Sequence of protein 2:
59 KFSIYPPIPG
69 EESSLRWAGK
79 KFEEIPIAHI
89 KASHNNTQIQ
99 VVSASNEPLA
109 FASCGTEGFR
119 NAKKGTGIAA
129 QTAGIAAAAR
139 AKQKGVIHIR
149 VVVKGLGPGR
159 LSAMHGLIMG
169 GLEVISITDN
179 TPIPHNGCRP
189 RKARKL

Interface contacts:
Residue H92 in protein 2 interacts with residue R43 in protein 1 (closest heavy-atom distance 3.3 Å).
Residue I173 in protein 2 interacts with residue M13 in protein 1 (closest heavy-atom distance 4.0 Å).
Residue P182 in protein 2 interacts with residue R42 in protein 1 (closest heavy-atom distance 3.3 Å).
Residue T176 in protein 2 is in contact with residue F7 in protein 1 (closest heavy-atom distance 3.8 Å).
Residue D177 in protein 2 interacts with residue R10 in protein 1 (closest heavy-atom distance 2.7 Å).
Residue D177 in protein 2 is in contact with residue L26 in protein 1 (closest heavy-atom distance 3.5 Å).
Residue P188 in protein 2 interacts with residue Y44 in protein 1 (closest heavy-atom distance 4.0 Å).
Residue I166 in protein 2 interacts with residue V19 in protein 1 (closest heavy-atom distance 3.5 Å).
Residue I175 in protein 2 interacts with residue Y23 in protein 1 (closest heavy-atom distance 3.4 Å).
Residue P64 in protein 2 interacts with residue M13 in protein 1 (closest heavy-atom distance 3.7 Å).
Residue F60 in protein 2 contacts residue V14 in protein 1 (closest heavy-atom distance 3.5 Å).
Residue I62 in protein 2 is in contact with residue M13 in protein 1 (closest heavy-atom distance 3.0 Å).
Residue P64 in protein 2 contacts residue F7 in protein 1 (closest heavy-atom distance 3.7 Å).
Residue I181 in protein 2 is in contact with residue I39 in protein 1 (closest heavy-atom distance 3.8 Å).
Residue R148 in protein 2 is in contact with residue F7 in protein 1 (closest heavy-atom distance 3.5 Å).
Residue N184 in protein 2 contacts residue R42 in protein 1 (closest heavy-atom distance 3.0 Å).
Residue I175 in protein 2 interacts with residue R10 in protein 1 (closest heavy-atom distance 3.9 Å).
Residue I175 in protein 2 interacts with residue A22 in protein 1 (closest heavy-atom distance 3.6 Å).
Residue I181 in protein 2 is in contact with residue R10 in protein 1 (closest heavy-atom distance 3.8 Å).
Residue S174 in protein 2 contacts residue V12 in protein 1 (closest heavy-atom distance 3.4 Å).
Residue P188 in protein 2 is in contact with residue R43 in protein 1 (closest heavy-atom distance 3.9 Å).
Residue I175 in protein 2 contacts residue T11 in protein 1 (closest heavy-atom distance 3.4 Å).
Residue P64 in protein 2 interacts with residue T11 in protein 1 (closest heavy-atom distance 3.2 Å).
Residue R158 in protein 2 interacts with residue N27 in protein 1 (closest heavy-atom distance 3.6 Å).
Residue A191 in protein 2 is in contact with residue Y44 in protein 1 (closest heavy-atom distance 4.1 Å).
Residue M162 in protein 2 is in contact with residue V19 in protein 1 (closest heavy-atom distance 3.6 Å).
Residue P65 in protein 2 contacts residue M13 in protein 1 (closest heavy-atom distance 4.0 Å).
Residue R192 in protein 2 is in contact with residue Y44 in protein 1 (closest heavy-atom distance 3.0 Å).
Residue F80 in protein 2 contacts residue M13 in protein 1 (closest heavy-atom distance 3.5 Å).
Residue I175 in protein 2 is in contact with residue V19 in protein 1 (closest heavy-atom distance 3.8 Å).
Residue V150 in protein 2 contacts residue F7 in protein 1 (closest heavy-atom distance 3.4 Å).
Residue I175 in protein 2 is in contact with residue V12 in protein 1 (closest heavy-atom distance 2.9 Å).
Residue I62 in protein 2 contacts residue V12 in protein 1 (closest heavy-atom distance 3.7 Å).
Residue I173 in protein 2 contacts residue V14 in protein 1 (closest heavy-atom distance 3.1 Å).
Residue Y63 in protein 2 contacts residue M13 in protein 1 (closest heavy-atom distance 3.9 Å).
Residue T179 in protein 2 interacts with residue R10 in protein 1 (closest heavy-atom distance 3.1 Å).
Residue F60 in protein 2 is in contact with residue M13 in protein 1 (closest heavy-atom distance 3.7 Å).
Residue V172 in protein 2 interacts with residue V19 in protein 1 (closest heavy-atom distance 3.8 Å).
Residue R189 in protein 2 contacts residue Y44 in protein 1 (closest heavy-atom distance 3.3 Å).
Residue F60 in protein 2 interacts with residue Q15 in protein 1 (closest heavy-atom distance 3.6 Å).
Residue R189 in protein 2 is in contact with residue Y45 in protein 1 (closest heavy-atom distance 2.8 Å).
Residue S174 in protein 2 contacts residue M13 in protein 1 (closest heavy-atom distance 3.8 Å).
Residue P188 in protein 2 is in contact with residue R42 in protein 1 (closest heavy-atom distance 3.2 Å).
Residue D177 in protein 2 contacts residue L30 in protein 1 (closest heavy-atom distance 3.1 Å).
Residue P188 in protein 2 contacts residue Y45 in protein 1 (closest heavy-atom distance 3.6 Å).
Residue T179 in protein 2 is in contact with residue I39 in protein 1 (closest heavy-atom distance 3.3 Å).
Residue S61 in protein 2 interacts with residue M13 in protein 1 (closest heavy-atom distance 3.9 Å).
Residue T176 in protein 2 interacts with residue R10 in protein 1 (closest heavy-atom distance 3.4 Å).
Residue R187 in protein 2 contacts residue Y45 in protein 1 (closest heavy-atom distance 3.3 Å).
Residue T176 in protein 2 contacts residue T11 in protein 1 (closest heavy-atom distance 3.4 Å).
Residue H163 in protein 2 contacts residue E20 in protein 1 (closest heavy-atom distance 3.3 Å).
Residue E171 in protein 2 contacts residue G17 in protein 1 (closest heavy-atom distance 3.6 Å).
Residue L159 in protein 2 is in contact with residue Y23 in protein 1 (closest heavy-atom distance 3.8 Å).
Residue L154 in protein 2 contacts residue I39 in protein 1 (closest heavy-atom distance 3.8 Å).
Residue V172 in protein 2 is in contact with residue V14 in protein 1 (closest heavy-atom distance 4.1 Å).
Residue I85 in protein 2 interacts with residue F7 in protein 1 (closest heavy-atom distance 3.5 Å).
Residue I181 in protein 2 is in contact with residue L35 in protein 1 (closest heavy-atom distance 3.6 Å).
Residue K190 in protein 2 contacts residue Y44 in protein 1 (closest heavy-atom distance 3.9 Å).
Residue N178 in protein 2 interacts with residue R10 in protein 1 (closest heavy-atom distance 4.0 Å).
Residue R158 in protein 2 interacts with residue Y23 in protein 1 (closest heavy-atom distance 2.6 Å).

Sequence of protein 1:
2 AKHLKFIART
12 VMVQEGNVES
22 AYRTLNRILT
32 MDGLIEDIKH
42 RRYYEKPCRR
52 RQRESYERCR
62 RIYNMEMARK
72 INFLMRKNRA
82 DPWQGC

These two protein chains interact to form a complex.